This data describes a binding interaction between two proteins.

Sequence of chain B:
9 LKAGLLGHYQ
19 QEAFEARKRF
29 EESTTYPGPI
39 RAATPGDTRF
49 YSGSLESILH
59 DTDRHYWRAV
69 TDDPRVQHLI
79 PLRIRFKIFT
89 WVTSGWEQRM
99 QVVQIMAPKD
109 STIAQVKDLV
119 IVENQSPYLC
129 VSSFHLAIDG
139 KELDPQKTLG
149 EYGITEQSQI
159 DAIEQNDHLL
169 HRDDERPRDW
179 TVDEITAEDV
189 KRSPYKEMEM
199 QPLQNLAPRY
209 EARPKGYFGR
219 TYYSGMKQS

Interface contacts:
Residue I447 in chain A interacts with residue R218 in chain B (closest heavy-atom distance 3.9 Å).
Residue G448 in chain A interacts with residue R218 in chain B (closest heavy-atom distance 3.6 Å).
Residue G448 in chain A is in contact with residue G217 in chain B (closest heavy-atom distance 4.8 Å).
Residue V449 in chain A contacts residue Y215 in chain B (closest heavy-atom distance 3.3 Å).
Residue G448 in chain A interacts with residue Y215 in chain B (closest heavy-atom distance 3.2 Å).
Residue G448 in chain A is in contact with residue T219 in chain B (closest heavy-atom distance 4.9 Å).
Residue H453 in chain A is in contact with residue Y220 in chain B (closest heavy-atom distance 3.7 Å).
Residue G452 in chain A is in contact with residue T219 in chain B (closest heavy-atom distance 4.1 Å).
Residue V451 in chain A interacts with residue R218 in chain B (closest heavy-atom distance 4.5 Å).
Residue G448 in chain A is in contact with residue Y220 in chain B (closest heavy-atom distance 4.4 Å).
Residue V449 in chain A is in contact with residue Y220 in chain B (closest heavy-atom distance 3.6 Å).

Sequence of chain A:
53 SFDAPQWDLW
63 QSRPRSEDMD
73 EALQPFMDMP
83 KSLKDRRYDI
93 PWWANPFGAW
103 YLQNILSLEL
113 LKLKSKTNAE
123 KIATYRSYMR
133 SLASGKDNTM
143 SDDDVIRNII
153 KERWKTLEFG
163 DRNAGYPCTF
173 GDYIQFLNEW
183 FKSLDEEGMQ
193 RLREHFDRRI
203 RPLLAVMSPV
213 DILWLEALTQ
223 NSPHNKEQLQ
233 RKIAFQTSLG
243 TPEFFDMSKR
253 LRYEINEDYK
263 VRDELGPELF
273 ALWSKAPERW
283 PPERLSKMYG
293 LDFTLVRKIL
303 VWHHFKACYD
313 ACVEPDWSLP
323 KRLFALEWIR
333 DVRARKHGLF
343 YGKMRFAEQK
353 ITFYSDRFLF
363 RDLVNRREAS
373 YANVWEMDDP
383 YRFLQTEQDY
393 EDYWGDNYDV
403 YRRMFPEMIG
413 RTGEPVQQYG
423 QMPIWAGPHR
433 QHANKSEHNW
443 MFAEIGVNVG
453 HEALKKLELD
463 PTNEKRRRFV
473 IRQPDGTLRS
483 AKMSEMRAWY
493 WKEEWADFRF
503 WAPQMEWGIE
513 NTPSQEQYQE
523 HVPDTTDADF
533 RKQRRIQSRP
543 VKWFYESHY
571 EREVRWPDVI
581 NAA